Sequence of the first protein:
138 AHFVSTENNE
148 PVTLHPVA

Sequence of the second protein:
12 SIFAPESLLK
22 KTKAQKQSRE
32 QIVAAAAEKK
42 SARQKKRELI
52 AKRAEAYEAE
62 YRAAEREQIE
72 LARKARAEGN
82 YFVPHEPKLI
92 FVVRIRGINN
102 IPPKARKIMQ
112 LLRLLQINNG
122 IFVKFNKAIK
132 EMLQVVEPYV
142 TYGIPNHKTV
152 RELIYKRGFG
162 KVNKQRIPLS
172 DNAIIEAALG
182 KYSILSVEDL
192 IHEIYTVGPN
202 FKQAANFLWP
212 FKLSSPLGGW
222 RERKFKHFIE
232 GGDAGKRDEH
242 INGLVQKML

Contacts between the two chains:
Residue Y82 in the second protein interacts with residue H139 in the first protein (closest heavy-atom distance 4.6 Å).
Residue A76 in the second protein is in contact with residue F140 in the first protein (closest heavy-atom distance 3.8 Å).
Residue Y82 in the second protein interacts with residue S142 in the first protein (closest heavy-atom distance 4.8 Å).
Residue Y82 in the second protein is in contact with residue V141 in the first protein (closest heavy-atom distance 2.9 Å).
Residue V84 in the second protein is in contact with residue H139 in the first protein (closest heavy-atom distance 3.5 Å).
Residue H86 in the second protein is in contact with residue A138 in the first protein (closest heavy-atom distance 3.3 Å).
Residue N81 in the second protein is in contact with residue T143 in the first protein (closest heavy-atom distance 2.9 Å).
Residue F83 in the second protein contacts residue F140 in the first protein (closest heavy-atom distance 3.7 Å).
Residue Y82 in the second protein interacts with residue P148 in the first protein (closest heavy-atom distance 3.6 Å).
Residue F83 in the second protein contacts residue H139 in the first protein (closest heavy-atom distance 3.9 Å).
Residue K75 in the second protein interacts with residue F140 in the first protein (closest heavy-atom distance 4.5 Å).
Residue N81 in the second protein interacts with residue S142 in the first protein (closest heavy-atom distance 3.4 Å).
Residue Y82 in the second protein interacts with residue F140 in the first protein (closest heavy-atom distance 4.0 Å).
Residue L72 in the second protein is in contact with residue F140 in the first protein (closest heavy-atom distance 3.5 Å).
Residue N81 in the second protein is in contact with residue F140 in the first protein (closest heavy-atom distance 4.4 Å).
Residue N81 in the second protein is in contact with residue V141 in the first protein (closest heavy-atom distance 3.7 Å).
Residue V84 in the second protein is in contact with residue A138 in the first protein (closest heavy-atom distance 3.5 Å).
Residue Y82 in the second protein interacts with residue T143 in the first protein (closest heavy-atom distance 3.8 Å).
Residue E79 in the second protein interacts with residue F140 in the first protein (closest heavy-atom distance 3.2 Å).
Residue F83 in the second protein interacts with residue A138 in the first protein (closest heavy-atom distance 3.7 Å).
Residue L72 in the second protein contacts residue A138 in the first protein (closest heavy-atom distance 5.0 Å).
Residue F83 in the second protein contacts residue V141 in the first protein (closest heavy-atom distance 4.6 Å).
Residue E87 in the second protein interacts with residue A138 in the first protein (closest heavy-atom distance 4.8 Å).
Residue G80 in the second protein contacts residue T143 in the first protein (closest heavy-atom distance 3.6 Å).
Residue P85 in the second protein interacts with residue A138 in the first protein (closest heavy-atom distance 4.2 Å).
Residue N81 in the second protein contacts residue E144 in the first protein (closest heavy-atom distance 4.5 Å).

These two protein chains interact to form a complex.